Sequence of chain B:
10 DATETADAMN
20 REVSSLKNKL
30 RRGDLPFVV

Sequence of chain A:
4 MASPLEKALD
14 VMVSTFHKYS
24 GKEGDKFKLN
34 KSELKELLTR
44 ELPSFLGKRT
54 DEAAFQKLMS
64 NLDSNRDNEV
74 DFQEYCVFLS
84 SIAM

The following describes two proteins that form a bound complex.

Residue-level contacts at the interface:
Residue L41 in chain A is in contact with residue F36 in chain B (closest heavy-atom distance 3.9 Å).
Residue S67 in chain A is in contact with residue E21 in chain B (closest heavy-atom distance 4.8 Å).
Residue V80 in chain A is in contact with residue L25 in chain B (closest heavy-atom distance 4.1 Å).
Residue A57 in chain A contacts residue F36 in chain B (closest heavy-atom distance 3.7 Å).
Residue S83 in chain A is in contact with residue K26 in chain B (closest heavy-atom distance 3.6 Å).
Residue D54 in chain A interacts with residue F36 in chain B (closest heavy-atom distance 3.9 Å).
Residue K51 in chain A is in contact with residue V38 in chain B (closest heavy-atom distance 4.7 Å).
Residue K60 in chain A contacts residue L34 in chain B (closest heavy-atom distance 3.3 Å).
Residue T53 in chain A interacts with residue F36 in chain B (closest heavy-atom distance 3.3 Å).
Residue R52 in chain A interacts with residue P35 in chain B (closest heavy-atom distance 4.4 Å).
Residue L49 in chain A contacts residue V38 in chain B (closest heavy-atom distance 3.5 Å).
Residue K60 in chain A interacts with residue D33 in chain B (closest heavy-atom distance 4.8 Å).
Residue L49 in chain A is in contact with residue F36 in chain B (closest heavy-atom distance 3.5 Å).
Residue G50 in chain A is in contact with residue F36 in chain B (closest heavy-atom distance 2.9 Å).
Residue S83 in chain A is in contact with residue V22 in chain B (closest heavy-atom distance 3.9 Å).
Residue Q76 in chain A contacts residue M18 in chain B (closest heavy-atom distance 5.0 Å).
Residue F48 in chain A interacts with residue F36 in chain B (closest heavy-atom distance 4.2 Å).
Residue V80 in chain A interacts with residue M18 in chain B (closest heavy-atom distance 4.5 Å).
Residue F48 in chain A contacts residue V37 in chain B (closest heavy-atom distance 3.4 Å).
Residue G50 in chain A interacts with residue V38 in chain B (closest heavy-atom distance 3.2 Å).
Residue S84 in chain A is in contact with residue V22 in chain B (closest heavy-atom distance 3.5 Å).
Residue I85 in chain A interacts with residue V37 in chain B (closest heavy-atom distance 3.8 Å).
Residue V80 in chain A is in contact with residue E21 in chain B (closest heavy-atom distance 3.8 Å).
Residue F58 in chain A contacts residue F36 in chain B (closest heavy-atom distance 3.6 Å).
Residue G50 in chain A contacts residue P35 in chain B (closest heavy-atom distance 4.2 Å).
Residue S84 in chain A interacts with residue L25 in chain B (closest heavy-atom distance 3.5 Å).
Residue N64 in chain A interacts with residue L34 in chain B (closest heavy-atom distance 3.3 Å).
Residue L61 in chain A is in contact with residue F36 in chain B (closest heavy-atom distance 3.9 Å).
Residue R52 in chain A is in contact with residue F36 in chain B (closest heavy-atom distance 4.2 Å).
Residue L49 in chain A is in contact with residue V37 in chain B (closest heavy-atom distance 4.8 Å).
Residue G50 in chain A is in contact with residue V37 in chain B (closest heavy-atom distance 4.4 Å).
Residue S84 in chain A is in contact with residue E21 in chain B (closest heavy-atom distance 5.0 Å).
Residue L61 in chain A interacts with residue V37 in chain B (closest heavy-atom distance 4.0 Å).
Residue F48 in chain A is in contact with residue V38 in chain B (closest heavy-atom distance 2.6 Å).
Residue K38 in chain A contacts residue F36 in chain B (closest heavy-atom distance 4.9 Å).
Residue F81 in chain A contacts residue L25 in chain B (closest heavy-atom distance 3.8 Å).
Residue L61 in chain A interacts with residue L34 in chain B (closest heavy-atom distance 4.9 Å).
Residue V80 in chain A interacts with residue V22 in chain B (closest heavy-atom distance 3.9 Å).
Residue N64 in chain A contacts residue K28 in chain B (closest heavy-atom distance 3.0 Å).
Residue N64 in chain A interacts with residue L25 in chain B (closest heavy-atom distance 4.3 Å).
Residue T42 in chain A is in contact with residue F36 in chain B (closest heavy-atom distance 5.0 Å).
Residue Q76 in chain A interacts with residue E21 in chain B (closest heavy-atom distance 3.5 Å).
Residue S84 in chain A is in contact with residue K26 in chain B (closest heavy-atom distance 3.7 Å).
Residue F81 in chain A is in contact with residue V37 in chain B (closest heavy-atom distance 4.0 Å).
Residue L65 in chain A contacts residue L25 in chain B (closest heavy-atom distance 3.5 Å).